Contacts between the two chains:
Residue K29 in the first protein contacts residue L14 in the second protein (closest heavy-atom distance 3.1 Å).
Residue M19 in the first protein interacts with residue E6 in the second protein (closest heavy-atom distance 3.5 Å).
Residue Y15 in the first protein interacts with residue E6 in the second protein (closest heavy-atom distance 3.5 Å).
Residue V25 in the first protein is in contact with residue L14 in the second protein (closest heavy-atom distance 4.5 Å).
Residue Y15 in the first protein interacts with residue S5 in the second protein (closest heavy-atom distance 3.3 Å).
Residue L26 in the first protein interacts with residue L10 in the second protein (closest heavy-atom distance 3.8 Å).
Residue V22 in the first protein interacts with residue L11 in the second protein (closest heavy-atom distance 4.6 Å).
Residue V18 in the first protein is in contact with residue L7 in the second protein (closest heavy-atom distance 4.8 Å).
Residue R23 in the first protein contacts residue L10 in the second protein (closest heavy-atom distance 4.7 Å).
Residue L26 in the first protein is in contact with residue L14 in the second protein (closest heavy-atom distance 3.5 Å).
Residue L26 in the first protein interacts with residue E13 in the second protein (closest heavy-atom distance 4.6 Å).
Residue H115 in the first protein interacts with residue L14 in the second protein (closest heavy-atom distance 4.0 Å).
Residue M19 in the first protein contacts residue L7 in the second protein (closest heavy-atom distance 3.8 Å).
Residue Y15 in the first protein contacts residue L7 in the second protein (closest heavy-atom distance 3.5 Å).
Residue K29 in the first protein interacts with residue E13 in the second protein (closest heavy-atom distance 4.6 Å).
Residue R9 in the first protein interacts with residue E6 in the second protein (closest heavy-atom distance 5.0 Å).
Residue M19 in the first protein is in contact with residue L10 in the second protein (closest heavy-atom distance 4.0 Å).
Residue A118 in the first protein interacts with residue L14 in the second protein (closest heavy-atom distance 4.0 Å).
Residue V22 in the first protein contacts residue L10 in the second protein (closest heavy-atom distance 3.7 Å).
Residue V22 in the first protein contacts residue L14 in the second protein (closest heavy-atom distance 4.8 Å).

Sequence of the first protein:
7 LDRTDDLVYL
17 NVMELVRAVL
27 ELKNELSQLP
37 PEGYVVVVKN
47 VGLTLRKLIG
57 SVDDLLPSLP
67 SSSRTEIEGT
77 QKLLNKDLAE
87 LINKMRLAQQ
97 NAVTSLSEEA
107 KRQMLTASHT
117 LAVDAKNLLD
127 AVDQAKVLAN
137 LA

This data describes a binding interaction between two proteins.

Sequence of the second protein:
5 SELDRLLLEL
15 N